These two protein chains interact to form a complex.

Interface contacts:
Residue R393 in chain B contacts residue R510 in chain A (closest heavy-atom distance 3.4 Å).
Residue V26 in chain B contacts residue T784 in chain A (closest heavy-atom distance 3.1 Å).
Residue T16 in chain B interacts with residue T821 in chain A (closest heavy-atom distance 3.7 Å).
Residue A27 in chain B contacts residue T784 in chain A (closest heavy-atom distance 3.2 Å).
Residue N20 in chain B is in contact with residue G778 in chain A (closest heavy-atom distance 3.1 Å).
Residue R393 in chain B contacts residue G511 in chain A (closest heavy-atom distance 3.7 Å).
Residue F514 in chain B interacts with residue N658 in chain A (closest heavy-atom distance 3.5 Å).
Residue T16 in chain B interacts with residue P824 in chain A (closest heavy-atom distance 3.2 Å).
Residue Y7 in chain B contacts residue L783 in chain A (closest heavy-atom distance 3.6 Å).
Residue W22 in chain B interacts with residue T816 in chain A (closest heavy-atom distance 3.0 Å).
Residue V24 in chain B contacts residue F781 in chain A (closest heavy-atom distance 3.0 Å).
Residue G227 in chain B interacts with residue Q807 in chain A (closest heavy-atom distance 3.6 Å).
Residue K15 in chain B interacts with residue I823 in chain A (closest heavy-atom distance 3.8 Å).
Residue H14 in chain B is in contact with residue V826 in chain A (closest heavy-atom distance 2.5 Å).
Residue A12 in chain B contacts residue V827 in chain A (closest heavy-atom distance 3.2 Å).
Residue Y7 in chain B interacts with residue T794 in chain A (closest heavy-atom distance 3.5 Å).
Residue V25 in chain B contacts residue T784 in chain A (closest heavy-atom distance 2.5 Å).
Residue T13 in chain B contacts residue V826 in chain A (closest heavy-atom distance 3.6 Å).
Residue W22 in chain B contacts residue I782 in chain A (closest heavy-atom distance 3.3 Å).
Residue K28 in chain B interacts with residue E786 in chain A (closest heavy-atom distance 3.5 Å).
Residue V26 in chain B interacts with residue E786 in chain A (closest heavy-atom distance 3.4 Å).
Residue D21 in chain B contacts residue G780 in chain A (closest heavy-atom distance 3.2 Å).
Residue T16 in chain B is in contact with residue S822 in chain A (closest heavy-atom distance 3.5 Å).
Residue W22 in chain B interacts with residue F781 in chain A (closest heavy-atom distance 3.5 Å).
Residue R393 in chain B contacts residue E513 in chain A (closest heavy-atom distance 2.5 Å).
Residue Y7 in chain B is in contact with residue Q791 in chain A (closest heavy-atom distance 3.2 Å).
Residue K3 in chain B is in contact with residue K833 in chain A (closest heavy-atom distance 3.5 Å).
Residue A394 in chain B contacts residue R510 in chain A (closest heavy-atom distance 3.5 Å).
Residue D231 in chain B interacts with residue K833 in chain A (closest heavy-atom distance 3.3 Å).
Residue V25 in chain B is in contact with residue K828 in chain A (closest heavy-atom distance 3.6 Å).
Residue D21 in chain B is in contact with residue G779 in chain A (closest heavy-atom distance 3.1 Å).
Residue A12 in chain B is in contact with residue V826 in chain A (closest heavy-atom distance 3.7 Å).
Residue K29 in chain B contacts residue Q791 in chain A (closest heavy-atom distance 3.2 Å).
Residue H14 in chain B contacts residue F781 in chain A (closest heavy-atom distance 3.4 Å).
Residue K15 in chain B is in contact with residue P824 in chain A (closest heavy-atom distance 3.3 Å).
Residue D228 in chain B contacts residue R797 in chain A (closest heavy-atom distance 2.7 Å).
Residue N390 in chain B interacts with residue G511 in chain A (closest heavy-atom distance 3.0 Å).
Residue F184 in chain B interacts with residue F831 in chain A (closest heavy-atom distance 3.7 Å).
Residue V25 in chain B interacts with residue F781 in chain A (closest heavy-atom distance 3.5 Å).
Residue V25 in chain B is in contact with residue I782 in chain A (closest heavy-atom distance 2.5 Å).
Residue V24 in chain B is in contact with residue I782 in chain A (closest heavy-atom distance 3.4 Å).
Residue H14 in chain B contacts residue S825 in chain A (closest heavy-atom distance 3.2 Å).
Residue K29 in chain B is in contact with residue D785 in chain A (closest heavy-atom distance 3.2 Å).
Residue K23 in chain B interacts with residue G780 in chain A (closest heavy-atom distance 2.9 Å).
Residue K3 in chain B is in contact with residue V834 in chain A (closest heavy-atom distance 2.6 Å).
Residue F514 in chain B is in contact with residue D657 in chain A (closest heavy-atom distance 3.5 Å).
Residue Y4 in chain B interacts with residue K833 in chain A (closest heavy-atom distance 3.5 Å).
Residue R226 in chain B interacts with residue R797 in chain A (closest heavy-atom distance 3.0 Å).
Residue A12 in chain B interacts with residue K828 in chain A (closest heavy-atom distance 3.3 Å).
Residue A27 in chain B interacts with residue D785 in chain A (closest heavy-atom distance 3.2 Å).
Residue V25 in chain B contacts residue L783 in chain A (closest heavy-atom distance 3.3 Å).
Residue F229 in chain B is in contact with residue K833 in chain A (closest heavy-atom distance 3.6 Å).
Residue Q5 in chain B contacts residue V834 in chain A (closest heavy-atom distance 3.6 Å).
Residue W22 in chain B contacts residue G780 in chain A (closest heavy-atom distance 3.2 Å).
Residue T16 in chain B is in contact with residue V819 in chain A (closest heavy-atom distance 3.3 Å).
Residue P182 in chain B is in contact with residue F831 in chain A (closest heavy-atom distance 2.9 Å).
Residue T16 in chain B is in contact with residue I823 in chain A (closest heavy-atom distance 3.1 Å).
Residue T16 in chain B contacts residue G778 in chain A (closest heavy-atom distance 3.8 Å).
Residue Q5 in chain B contacts residue G832 in chain A (closest heavy-atom distance 2.9 Å).
Residue K517 in chain B contacts residue D657 in chain A (closest heavy-atom distance 3.1 Å).

Sequence of chain A:
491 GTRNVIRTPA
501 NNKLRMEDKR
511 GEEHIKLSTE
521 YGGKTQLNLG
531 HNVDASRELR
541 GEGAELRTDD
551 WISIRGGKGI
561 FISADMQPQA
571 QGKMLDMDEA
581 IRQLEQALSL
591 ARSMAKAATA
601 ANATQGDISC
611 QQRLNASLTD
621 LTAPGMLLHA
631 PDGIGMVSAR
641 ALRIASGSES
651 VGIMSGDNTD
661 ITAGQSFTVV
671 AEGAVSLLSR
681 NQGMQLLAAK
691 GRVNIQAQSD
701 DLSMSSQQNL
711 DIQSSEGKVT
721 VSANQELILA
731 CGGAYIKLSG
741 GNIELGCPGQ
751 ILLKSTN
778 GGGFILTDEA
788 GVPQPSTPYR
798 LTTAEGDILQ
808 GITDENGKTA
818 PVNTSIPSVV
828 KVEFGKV

Sequence of chain B:
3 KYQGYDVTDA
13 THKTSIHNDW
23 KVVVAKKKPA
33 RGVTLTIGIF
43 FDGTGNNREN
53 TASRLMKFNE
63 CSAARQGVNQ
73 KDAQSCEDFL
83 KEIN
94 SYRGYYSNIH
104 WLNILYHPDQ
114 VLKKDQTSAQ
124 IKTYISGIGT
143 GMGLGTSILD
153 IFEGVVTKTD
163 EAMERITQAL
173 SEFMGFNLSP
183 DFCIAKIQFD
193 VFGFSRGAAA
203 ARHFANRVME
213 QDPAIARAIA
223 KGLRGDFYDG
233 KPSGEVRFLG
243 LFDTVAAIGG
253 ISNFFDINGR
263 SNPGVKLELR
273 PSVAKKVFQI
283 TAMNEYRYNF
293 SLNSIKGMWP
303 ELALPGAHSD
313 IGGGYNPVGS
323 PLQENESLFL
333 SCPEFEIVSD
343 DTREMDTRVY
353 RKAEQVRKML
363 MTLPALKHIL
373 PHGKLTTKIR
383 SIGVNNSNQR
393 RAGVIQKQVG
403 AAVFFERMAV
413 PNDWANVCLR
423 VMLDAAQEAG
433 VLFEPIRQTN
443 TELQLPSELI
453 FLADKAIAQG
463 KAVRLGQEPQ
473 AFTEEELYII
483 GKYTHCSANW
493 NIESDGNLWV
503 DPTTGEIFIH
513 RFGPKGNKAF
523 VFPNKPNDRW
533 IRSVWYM